Residue-level contacts at the interface:
Residue L125 in chain A contacts residue F4 in chain B (closest heavy-atom distance 3.8 Å).
Residue G275 in chain A contacts residue R11 in chain B (closest heavy-atom distance 4.4 Å).
Residue A1 in chain A contacts residue R94 in chain B (closest heavy-atom distance 1.3 Å).
Residue N123 in chain A interacts with residue E2 in chain B (closest heavy-atom distance 3.2 Å).
Residue Q122 in chain A is in contact with residue E2 in chain B (closest heavy-atom distance 2.8 Å).
Residue Y248 in chain A interacts with residue P40 in chain B (closest heavy-atom distance 3.1 Å).
Residue N8 in chain A is in contact with residue S91 in chain B (closest heavy-atom distance 3.5 Å).
Residue N123 in chain A interacts with residue F4 in chain B (closest heavy-atom distance 3.2 Å).
Residue H120 in chain A interacts with residue M88 in chain B (closest heavy-atom distance 3.9 Å).
Residue Q122 in chain A contacts residue K1 in chain B (closest heavy-atom distance 3.4 Å).
Residue A283 in chain A is in contact with residue Q87 in chain B (closest heavy-atom distance 3.1 Å).
Residue H120 in chain A interacts with residue K1 in chain B (closest heavy-atom distance 3.4 Å).
Residue W73 in chain A is in contact with residue E84 in chain B (closest heavy-atom distance 3.6 Å).
Residue Y277 in chain A is in contact with residue W37 in chain B (closest heavy-atom distance 3.5 Å).
Residue Y277 in chain A interacts with residue I74 in chain B (closest heavy-atom distance 4.1 Å).
Residue Y198 in chain A is in contact with residue D48 in chain B (closest heavy-atom distance 3.0 Å).
Residue R276 in chain A interacts with residue I74 in chain B (closest heavy-atom distance 3.8 Å).
Residue R124 in chain A interacts with residue L81 in chain B (closest heavy-atom distance 3.6 Å).
Residue T274 in chain A contacts residue R11 in chain B (closest heavy-atom distance 3.0 Å).
Residue Y198 in chain A contacts residue W37 in chain B (closest heavy-atom distance 3.8 Å).
Residue R124 in chain A is in contact with residue E84 in chain B (closest heavy-atom distance 2.8 Å).
Residue S121 in chain A contacts residue K1 in chain B (closest heavy-atom distance 3.2 Å).
Residue T245 in chain A is in contact with residue Q42 in chain B (closest heavy-atom distance 2.8 Å).
Residue A1 in chain A interacts with residue S93 in chain B (closest heavy-atom distance 3.7 Å).
Residue G275 in chain A contacts residue D48 in chain B (closest heavy-atom distance 4.4 Å).
Residue G275 in chain A interacts with residue M73 in chain B (closest heavy-atom distance 3.8 Å).
Residue R71 in chain A contacts residue F36 in chain B (closest heavy-atom distance 4.3 Å).
Residue Y12 in chain A contacts residue E84 in chain B (closest heavy-atom distance 4.0 Å).
Residue T11 in chain A contacts residue M88 in chain B (closest heavy-atom distance 3.6 Å).
Residue W73 in chain A interacts with residue Q85 in chain B (closest heavy-atom distance 4.4 Å).
Residue R276 in chain A is in contact with residue M73 in chain B (closest heavy-atom distance 3.8 Å).
Residue F279 in chain A contacts residue W37 in chain B (closest heavy-atom distance 3.5 Å).
Residue D20 in chain A interacts with residue R94 in chain B (closest heavy-atom distance 3.9 Å).
Residue Y248 in chain A is in contact with residue G41 in chain B (closest heavy-atom distance 3.9 Å).
Residue A10 in chain A is in contact with residue Q87 in chain B (closest heavy-atom distance 2.9 Å).
Residue Y248 in chain A contacts residue G39 in chain B (closest heavy-atom distance 3.7 Å).
Residue E17 in chain A interacts with residue R94 in chain B (closest heavy-atom distance 3.8 Å).
Residue L125 in chain A interacts with residue D35 in chain B (closest heavy-atom distance 4.2 Å).
Residue Y198 in chain A is in contact with residue R38 in chain B (closest heavy-atom distance 4.1 Å).
Residue I247 in chain A interacts with residue Q42 in chain B (closest heavy-atom distance 3.6 Å).
Residue L125 in chain A is in contact with residue W37 in chain B (closest heavy-atom distance 4.2 Å).
Residue Y277 in chain A is in contact with residue L80 in chain B (closest heavy-atom distance 4.0 Å).
Residue G278 in chain A is in contact with residue W37 in chain B (closest heavy-atom distance 3.8 Å).
Residue W73 in chain A contacts residue M88 in chain B (closest heavy-atom distance 4.0 Å).
Residue L280 in chain A interacts with residue W37 in chain B (closest heavy-atom distance 3.2 Å).
Residue T11 in chain A contacts residue Q87 in chain B (closest heavy-atom distance 2.7 Å).
Residue T274 in chain A is in contact with residue R38 in chain B (closest heavy-atom distance 3.3 Å).
Residue S199 in chain A interacts with residue R38 in chain B (closest heavy-atom distance 3.2 Å).
Residue R71 in chain A interacts with residue D35 in chain B (closest heavy-atom distance 2.5 Å).
Residue T246 in chain A is in contact with residue Q42 in chain B (closest heavy-atom distance 3.8 Å).
Residue T11 in chain A interacts with residue S91 in chain B (closest heavy-atom distance 2.8 Å).
Residue Y12 in chain A is in contact with residue M88 in chain B (closest heavy-atom distance 3.1 Å).
Residue L280 in chain A is in contact with residue E84 in chain B (closest heavy-atom distance 4.4 Å).
Residue R71 in chain A is in contact with residue W37 in chain B (closest heavy-atom distance 3.6 Å).
Residue L125 in chain A is in contact with residue R50 in chain B (closest heavy-atom distance 4.3 Å).
Residue I247 in chain A interacts with residue G41 in chain B (closest heavy-atom distance 4.0 Å).
Residue L125 in chain A contacts residue V77 in chain B (closest heavy-atom distance 4.4 Å).
Residue L280 in chain A interacts with residue L81 in chain B (closest heavy-atom distance 3.7 Å).
Residue L280 in chain A contacts residue L80 in chain B (closest heavy-atom distance 3.9 Å).
Residue R2 in chain A interacts with residue R94 in chain B (closest heavy-atom distance 3.6 Å).

Sequence of chain A:
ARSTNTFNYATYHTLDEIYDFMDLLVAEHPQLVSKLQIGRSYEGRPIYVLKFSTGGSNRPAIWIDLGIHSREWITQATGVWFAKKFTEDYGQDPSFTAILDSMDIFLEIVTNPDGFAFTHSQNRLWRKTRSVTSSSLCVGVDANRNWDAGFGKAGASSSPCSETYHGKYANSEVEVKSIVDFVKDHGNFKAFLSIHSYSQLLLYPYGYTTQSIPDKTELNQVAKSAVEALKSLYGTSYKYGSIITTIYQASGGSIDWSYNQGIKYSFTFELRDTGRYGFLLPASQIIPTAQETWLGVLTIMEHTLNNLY

The following describes two proteins that form a bound complex.

Sequence of chain B:
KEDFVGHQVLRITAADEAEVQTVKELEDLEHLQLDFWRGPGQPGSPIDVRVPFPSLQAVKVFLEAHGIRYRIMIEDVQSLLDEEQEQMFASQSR